Contacts between the two chains:
Residue P306 in the second protein is in contact with residue L50 in the first protein (closest heavy-atom distance 4.0 Å).
Residue T99 in the second protein interacts with residue S67 in the first protein (closest heavy-atom distance 4.0 Å).
Residue S97 in the second protein interacts with residue S69 in the first protein (closest heavy-atom distance 4.2 Å).
Residue F312 in the second protein is in contact with residue L64 in the first protein (closest heavy-atom distance 3.9 Å).
Residue S97 in the second protein interacts with residue L70 in the first protein (closest heavy-atom distance 2.9 Å).
Residue E381 in the second protein contacts residue R62 in the first protein (closest heavy-atom distance 2.5 Å).
Residue N154 in the second protein is in contact with residue V76 in the first protein (closest heavy-atom distance 4.5 Å).
Residue Q385 in the second protein contacts residue R62 in the first protein (closest heavy-atom distance 2.8 Å).
Residue R70 in the second protein interacts with residue S67 in the first protein (closest heavy-atom distance 2.6 Å).
Residue V98 in the second protein interacts with residue V68 in the first protein (closest heavy-atom distance 4.1 Å).
Residue L71 in the second protein contacts residue S69 in the first protein (closest heavy-atom distance 3.1 Å).
Residue N313 in the second protein is in contact with residue Q58 in the first protein (closest heavy-atom distance 4.0 Å).
Residue L252 in the second protein interacts with residue V49 in the first protein (closest heavy-atom distance 3.5 Å).
Residue H164 in the second protein interacts with residue L64 in the first protein (closest heavy-atom distance 4.3 Å).
Residue S384 in the second protein interacts with residue R62 in the first protein (closest heavy-atom distance 3.2 Å).
Residue I327 in the second protein contacts residue R56 in the first protein (closest heavy-atom distance 3.9 Å).
Residue Q156 in the second protein contacts residue R56 in the first protein (closest heavy-atom distance 2.9 Å).
Residue R287 in the second protein interacts with residue R52 in the first protein (closest heavy-atom distance 3.7 Å).
Residue L176 in the second protein is in contact with residue S67 in the first protein (closest heavy-atom distance 4.2 Å).
Residue N313 in the second protein contacts residue A59 in the first protein (closest heavy-atom distance 3.4 Å).
Residue S100 in the second protein is in contact with residue S67 in the first protein (closest heavy-atom distance 3.4 Å).
Residue Q156 in the second protein contacts residue Q58 in the first protein (closest heavy-atom distance 2.3 Å).
Residue I160 in the second protein contacts residue V65 in the first protein (closest heavy-atom distance 3.3 Å).
Residue D308 in the second protein is in contact with residue R56 in the first protein (closest heavy-atom distance 4.2 Å).
Residue A151 in the second protein is in contact with residue V76 in the first protein (closest heavy-atom distance 3.9 Å).
Residue E376 in the second protein is in contact with residue R77 in the first protein (closest heavy-atom distance 2.9 Å).
Residue T101 in the second protein contacts residue L64 in the first protein (closest heavy-atom distance 3.6 Å).
Residue D147 in the second protein is in contact with residue S69 in the first protein (closest heavy-atom distance 4.5 Å).
Residue T99 in the second protein is in contact with residue V68 in the first protein (closest heavy-atom distance 2.8 Å).
Residue D308 in the second protein is in contact with residue S54 in the first protein (closest heavy-atom distance 2.4 Å).
Residue A311 in the second protein is in contact with residue A59 in the first protein (closest heavy-atom distance 3.9 Å).
Residue L96 in the second protein is in contact with residue N71 in the first protein (closest heavy-atom distance 3.6 Å).
Residue V98 in the second protein is in contact with residue L70 in the first protein (closest heavy-atom distance 4.5 Å).
Residue S100 in the second protein is in contact with residue A66 in the first protein (closest heavy-atom distance 4.1 Å).
Residue T86 in the second protein contacts residue N71 in the first protein (closest heavy-atom distance 3.4 Å).
Residue N313 in the second protein is in contact with residue A60 in the first protein (closest heavy-atom distance 4.3 Å).
Residue A314 in the second protein contacts residue L64 in the first protein (closest heavy-atom distance 3.0 Å).
Residue V98 in the second protein interacts with residue S67 in the first protein (closest heavy-atom distance 4.4 Å).
Residue D380 in the second protein interacts with residue P63 in the first protein (closest heavy-atom distance 3.4 Å).
Residue K95 in the second protein contacts residue L70 in the first protein (closest heavy-atom distance 3.0 Å).
Residue Y316 in the second protein is in contact with residue L64 in the first protein (closest heavy-atom distance 2.9 Å).
Residue Y177 in the second protein contacts residue V76 in the first protein (closest heavy-atom distance 2.8 Å).
Residue D308 in the second protein interacts with residue L55 in the first protein (closest heavy-atom distance 2.7 Å).
Residue L176 in the second protein contacts residue V65 in the first protein (closest heavy-atom distance 3.8 Å).
Residue Y177 in the second protein interacts with residue S67 in the first protein (closest heavy-atom distance 3.2 Å).
Residue L96 in the second protein contacts residue L70 in the first protein (closest heavy-atom distance 3.3 Å).
Residue S310 in the second protein contacts residue G57 in the first protein (closest heavy-atom distance 4.3 Å).
Residue S74 in the second protein contacts residue N71 in the first protein (closest heavy-atom distance 4.4 Å).
Residue P283 in the second protein contacts residue L55 in the first protein (closest heavy-atom distance 3.2 Å).
Residue S97 in the second protein contacts residue V68 in the first protein (closest heavy-atom distance 4.1 Å).
Residue F312 in the second protein interacts with residue Q58 in the first protein (closest heavy-atom distance 2.7 Å).
Residue T101 in the second protein contacts residue V65 in the first protein (closest heavy-atom distance 3.6 Å).
Residue R102 in the second protein contacts residue V65 in the first protein (closest heavy-atom distance 4.5 Å).
Residue Q276 in the second protein contacts residue A59 in the first protein (closest heavy-atom distance 3.0 Å).
Residue N154 in the second protein is in contact with residue R56 in the first protein (closest heavy-atom distance 4.0 Å).
Residue R70 in the second protein interacts with residue S69 in the first protein (closest heavy-atom distance 3.7 Å).
Residue I160 in the second protein contacts residue Q58 in the first protein (closest heavy-atom distance 3.7 Å).
Residue I327 in the second protein interacts with residue S54 in the first protein (closest heavy-atom distance 4.5 Å).
Residue F312 in the second protein contacts residue A59 in the first protein (closest heavy-atom distance 4.2 Å).
Residue V98 in the second protein is in contact with residue S69 in the first protein (closest heavy-atom distance 3.2 Å).

These two protein chains interact to form a complex.

Sequence of the second protein:
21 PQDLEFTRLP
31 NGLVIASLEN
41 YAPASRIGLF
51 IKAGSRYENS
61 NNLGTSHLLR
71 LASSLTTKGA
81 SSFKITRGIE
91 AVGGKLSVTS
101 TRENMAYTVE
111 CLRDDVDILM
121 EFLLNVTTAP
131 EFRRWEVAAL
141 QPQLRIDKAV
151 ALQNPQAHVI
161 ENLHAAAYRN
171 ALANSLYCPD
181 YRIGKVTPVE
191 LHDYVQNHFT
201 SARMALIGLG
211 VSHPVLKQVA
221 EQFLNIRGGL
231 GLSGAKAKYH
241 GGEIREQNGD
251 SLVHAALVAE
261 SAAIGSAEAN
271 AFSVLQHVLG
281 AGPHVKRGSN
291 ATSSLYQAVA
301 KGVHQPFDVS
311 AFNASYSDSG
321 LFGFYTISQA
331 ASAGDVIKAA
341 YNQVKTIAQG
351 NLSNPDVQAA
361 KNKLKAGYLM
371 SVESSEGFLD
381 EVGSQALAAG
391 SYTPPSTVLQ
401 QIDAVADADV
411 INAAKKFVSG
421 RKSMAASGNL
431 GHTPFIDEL

Sequence of the first protein:
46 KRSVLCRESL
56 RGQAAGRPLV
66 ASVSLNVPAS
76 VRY